Sequence of chain A:
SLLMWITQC

Sequence of chain B:
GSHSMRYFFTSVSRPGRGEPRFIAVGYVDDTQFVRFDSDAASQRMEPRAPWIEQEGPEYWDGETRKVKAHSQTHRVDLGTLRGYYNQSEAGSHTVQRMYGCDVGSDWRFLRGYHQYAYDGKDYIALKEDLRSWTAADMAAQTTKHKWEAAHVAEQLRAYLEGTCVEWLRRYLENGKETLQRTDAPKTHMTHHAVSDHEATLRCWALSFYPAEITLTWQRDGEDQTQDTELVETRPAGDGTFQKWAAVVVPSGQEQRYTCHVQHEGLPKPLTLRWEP

The following describes two proteins that form a bound complex.

Contacts between the two chains:
Residue H70 in chain B is in contact with residue L3 in chain A (closest heavy-atom distance 2.9 Å).
Residue Y59 in chain B contacts residue S1 in chain A (closest heavy-atom distance 4.2 Å).
Residue Y159 in chain B interacts with residue S1 in chain A (closest heavy-atom distance 2.9 Å).
Residue R97 in chain B is in contact with residue I6 in chain A (closest heavy-atom distance 3.2 Å).
Residue V152 in chain B is in contact with residue T7 in chain A (closest heavy-atom distance 3.6 Å).
Residue L156 in chain B is in contact with residue L3 in chain A (closest heavy-atom distance 3.6 Å).
Residue T142 in chain B is in contact with residue C9 in chain A (closest heavy-atom distance 4.7 Å).
Residue H70 in chain B contacts residue M4 in chain A (closest heavy-atom distance 4.6 Å).
Residue Y7 in chain B is in contact with residue L2 in chain A (closest heavy-atom distance 3.6 Å).
Residue Y116 in chain B is in contact with residue C9 in chain A (closest heavy-atom distance 4.2 Å).
Residue H70 in chain B is in contact with residue I6 in chain A (closest heavy-atom distance 3.5 Å).
Residue K146 in chain B is in contact with residue C9 in chain A (closest heavy-atom distance 3.3 Å).
Residue H114 in chain B is in contact with residue L3 in chain A (closest heavy-atom distance 4.8 Å).
Residue H74 in chain B interacts with residue I6 in chain A (closest heavy-atom distance 4.9 Å).
Residue E63 in chain B contacts residue S1 in chain A (closest heavy-atom distance 2.9 Å).
Residue Y99 in chain B contacts residue I6 in chain A (closest heavy-atom distance 4.7 Å).
Residue W167 in chain B interacts with residue S1 in chain A (closest heavy-atom distance 3.6 Å).
Residue F9 in chain B is in contact with residue L2 in chain A (closest heavy-atom distance 3.5 Å).
Residue Y84 in chain B interacts with residue C9 in chain A (closest heavy-atom distance 2.9 Å).
Residue L81 in chain B is in contact with residue C9 in chain A (closest heavy-atom distance 3.7 Å).
Residue K66 in chain B is in contact with residue L2 in chain A (closest heavy-atom distance 2.7 Å).
Residue Y99 in chain B is in contact with residue L3 in chain A (closest heavy-atom distance 3.1 Å).
Residue W147 in chain B contacts residue C9 in chain A (closest heavy-atom distance 3.9 Å).
Residue Y99 in chain B interacts with residue L2 in chain A (closest heavy-atom distance 3.2 Å).
Residue K66 in chain B is in contact with residue S1 in chain A (closest heavy-atom distance 3.3 Å).
Residue D77 in chain B interacts with residue T7 in chain A (closest heavy-atom distance 5.0 Å).
Residue M45 in chain B is in contact with residue L2 in chain A (closest heavy-atom distance 3.7 Å).
Residue W147 in chain B contacts residue T7 in chain A (closest heavy-atom distance 3.5 Å).
Residue D77 in chain B interacts with residue C9 in chain A (closest heavy-atom distance 3.2 Å).
Residue F33 in chain B interacts with residue S1 in chain A (closest heavy-atom distance 5.0 Å).
Residue H70 in chain B contacts residue L2 in chain A (closest heavy-atom distance 4.2 Å).
Residue T73 in chain B contacts residue I6 in chain A (closest heavy-atom distance 4.0 Å).
Residue W147 in chain B contacts residue Q8 in chain A (closest heavy-atom distance 3.0 Å).
Residue Y7 in chain B is in contact with residue S1 in chain A (closest heavy-atom distance 2.7 Å).
Residue Y123 in chain B is in contact with residue C9 in chain A (closest heavy-atom distance 4.5 Å).
Residue Y171 in chain B interacts with residue S1 in chain A (closest heavy-atom distance 3.0 Å).
Residue Q155 in chain B is in contact with residue T7 in chain A (closest heavy-atom distance 4.7 Å).
Residue V67 in chain B contacts residue L2 in chain A (closest heavy-atom distance 3.7 Å).
Residue A150 in chain B interacts with residue T7 in chain A (closest heavy-atom distance 4.4 Å).
Residue T163 in chain B is in contact with residue S1 in chain A (closest heavy-atom distance 4.8 Å).
Residue Y159 in chain B contacts residue L2 in chain A (closest heavy-atom distance 4.0 Å).
Residue T73 in chain B contacts residue T7 in chain A (closest heavy-atom distance 4.5 Å).
Residue M5 in chain B is in contact with residue S1 in chain A (closest heavy-atom distance 3.8 Å).
Residue T80 in chain B interacts with residue C9 in chain A (closest heavy-atom distance 3.5 Å).
Residue K146 in chain B is in contact with residue Q8 in chain A (closest heavy-atom distance 4.5 Å).
Residue D77 in chain B is in contact with residue Q8 in chain A (closest heavy-atom distance 3.6 Å).
Residue T73 in chain B contacts residue Q8 in chain A (closest heavy-atom distance 3.9 Å).
Residue K66 in chain B interacts with residue L3 in chain A (closest heavy-atom distance 4.0 Å).
Residue R97 in chain B is in contact with residue T7 in chain A (closest heavy-atom distance 4.7 Å).
Residue T143 in chain B interacts with residue C9 in chain A (closest heavy-atom distance 2.6 Å).
Residue T143 in chain B interacts with residue Q8 in chain A (closest heavy-atom distance 4.9 Å).
Residue Y159 in chain B contacts residue L3 in chain A (closest heavy-atom distance 3.5 Å).
Residue V76 in chain B contacts residue Q8 in chain A (closest heavy-atom distance 3.7 Å).
Residue E63 in chain B contacts residue L2 in chain A (closest heavy-atom distance 3.1 Å).
Residue Q155 in chain B is in contact with residue W5 in chain A (closest heavy-atom distance 4.8 Å).
Residue K66 in chain B is in contact with residue M4 in chain A (closest heavy-atom distance 3.8 Å).